Sequence of chain B:
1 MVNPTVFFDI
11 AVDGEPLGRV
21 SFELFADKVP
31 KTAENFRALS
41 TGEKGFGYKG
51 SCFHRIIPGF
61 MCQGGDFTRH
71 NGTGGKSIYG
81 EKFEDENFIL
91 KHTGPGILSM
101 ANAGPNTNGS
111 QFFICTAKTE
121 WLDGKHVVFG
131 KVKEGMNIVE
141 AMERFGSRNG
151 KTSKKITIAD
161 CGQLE

Contacts between the two chains:
Residue R55 in chain B interacts with residue V9 in chain A (closest heavy-atom distance 3.8 Å).

This data describes a binding interaction between two proteins.

Sequence of chain A:
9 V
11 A